These two protein chains interact to form a complex.

Sequence of the first protein:
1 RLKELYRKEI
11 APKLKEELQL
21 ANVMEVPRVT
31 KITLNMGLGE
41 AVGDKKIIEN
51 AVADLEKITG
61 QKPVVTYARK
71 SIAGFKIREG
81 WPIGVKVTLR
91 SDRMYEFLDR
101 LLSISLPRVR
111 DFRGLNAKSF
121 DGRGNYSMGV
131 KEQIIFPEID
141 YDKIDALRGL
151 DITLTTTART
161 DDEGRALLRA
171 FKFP

Sequence of the second protein:
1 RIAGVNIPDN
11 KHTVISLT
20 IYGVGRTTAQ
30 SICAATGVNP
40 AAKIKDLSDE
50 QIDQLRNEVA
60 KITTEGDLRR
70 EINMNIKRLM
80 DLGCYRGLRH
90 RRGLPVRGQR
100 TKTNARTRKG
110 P

Interface contacts:
Residue V109 in the first protein contacts residue R69 in the second protein (closest heavy-atom distance 4.4 Å).
Residue Y141 in the first protein is in contact with residue E64 in the second protein (closest heavy-atom distance 3.6 Å).
Residue R110 in the first protein is in contact with residue R69 in the second protein (closest heavy-atom distance 4.7 Å).
Residue Y141 in the first protein interacts with residue N6 in the second protein (closest heavy-atom distance 4.4 Å).
Residue Y141 in the first protein contacts residue G4 in the second protein (closest heavy-atom distance 4.4 Å).
Residue D140 in the first protein interacts with residue N6 in the second protein (closest heavy-atom distance 4.3 Å).
Residue F112 in the first protein interacts with residue M73 in the second protein (closest heavy-atom distance 4.3 Å).
Residue D142 in the first protein contacts residue N6 in the second protein (closest heavy-atom distance 4.7 Å).
Residue Y141 in the first protein contacts residue V5 in the second protein (closest heavy-atom distance 3.6 Å).
Residue R110 in the first protein is in contact with residue M73 in the second protein (closest heavy-atom distance 4.3 Å).